Interface contacts:
Residue D246 in chain B contacts residue C137 in chain A (closest heavy-atom distance 3.1 Å).
Residue L141 in chain B is in contact with residue N77 in chain A (closest heavy-atom distance 2.7 Å).
Residue L146 in chain B contacts residue Y79 in chain A (closest heavy-atom distance 3.3 Å).
Residue S245 in chain B interacts with residue C137 in chain A (closest heavy-atom distance 3.1 Å).
Residue V130 in chain B contacts residue Q87 in chain A (closest heavy-atom distance 3.0 Å).
Residue T289 in chain B interacts with residue K83 in chain A (closest heavy-atom distance 3.2 Å).
Residue E251 in chain B is in contact with residue W127 in chain A (closest heavy-atom distance 3.4 Å).
Residue S102 in chain B contacts residue K94 in chain A (closest heavy-atom distance 2.4 Å).
Residue Y140 in chain B contacts residue V80 in chain A (closest heavy-atom distance 3.2 Å).
Residue F137 in chain B contacts residue S43 in chain A (closest heavy-atom distance 2.9 Å).
Residue T244 in chain B contacts residue C137 in chain A (closest heavy-atom distance 3.4 Å).
Residue R312 in chain B contacts residue T118 in chain A (closest heavy-atom distance 2.6 Å).
Residue T244 in chain B contacts residue Q138 in chain A (closest heavy-atom distance 3.3 Å).
Residue T289 in chain B is in contact with residue L106 in chain A (closest heavy-atom distance 3.2 Å).
Residue F76 in chain B contacts residue I52 in chain A (closest heavy-atom distance 2.9 Å).
Residue F137 in chain B is in contact with residue V42 in chain A (closest heavy-atom distance 3.0 Å).
Residue N283 in chain B contacts residue Q87 in chain A (closest heavy-atom distance 3.2 Å).
Residue F292 in chain B interacts with residue T86 in chain A (closest heavy-atom distance 3.1 Å).
Residue T418 in chain B contacts residue Q138 in chain A (closest heavy-atom distance 3.0 Å).
Residue R249 in chain B is in contact with residue V126 in chain A (closest heavy-atom distance 3.2 Å).
Residue W231 in chain B interacts with residue Q87 in chain A (closest heavy-atom distance 3.2 Å).
Residue H145 in chain B interacts with residue N77 in chain A (closest heavy-atom distance 2.8 Å).
Residue F292 in chain B interacts with residue Q87 in chain A (closest heavy-atom distance 2.6 Å).
Residue T289 in chain B interacts with residue L82 in chain A (closest heavy-atom distance 3.0 Å).
Residue V80 in chain B interacts with residue T56 in chain A (closest heavy-atom distance 3.0 Å).
Residue F227 in chain B interacts with residue F133 in chain A (closest heavy-atom distance 3.2 Å).
Residue F149 in chain B interacts with residue N119 in chain A (closest heavy-atom distance 3.3 Å).
Residue E251 in chain B interacts with residue G128 in chain A (closest heavy-atom distance 3.1 Å).
Residue V82 in chain B is in contact with residue K57 in chain A (closest heavy-atom distance 3.2 Å).
Residue T150 in chain B is in contact with residue S117 in chain A (closest heavy-atom distance 3.0 Å).
Residue V78 in chain B contacts residue V54 in chain A (closest heavy-atom distance 2.7 Å).
Residue S266 in chain B interacts with residue G124 in chain A (closest heavy-atom distance 3.2 Å).
Residue V80 in chain B interacts with residue V54 in chain A (closest heavy-atom distance 2.9 Å).
Residue S267 in chain B interacts with residue N123 in chain A (closest heavy-atom distance 2.9 Å).
Residue S131 in chain B interacts with residue S88 in chain A (closest heavy-atom distance 3.2 Å).
Residue F133 in chain B contacts residue S88 in chain A (closest heavy-atom distance 3.2 Å).
Residue W291 in chain B is in contact with residue K83 in chain A (closest heavy-atom distance 3.3 Å).
Residue V147 in chain B is in contact with residue S117 in chain A (closest heavy-atom distance 2.3 Å).
Residue A148 in chain B contacts residue S117 in chain A (closest heavy-atom distance 2.8 Å).
Residue S264 in chain B interacts with residue V126 in chain A (closest heavy-atom distance 3.1 Å).
Residue S131 in chain B is in contact with residue G84 in chain A (closest heavy-atom distance 3.1 Å).
Residue V130 in chain B is in contact with residue E91 in chain A (closest heavy-atom distance 3.2 Å).
Residue F76 in chain B is in contact with residue S50 in chain A (closest heavy-atom distance 3.0 Å).
Residue L100 in chain B is in contact with residue K94 in chain A (closest heavy-atom distance 3.1 Å).
Residue L141 in chain B interacts with residue T81 in chain A (closest heavy-atom distance 3.4 Å).
Residue L100 in chain B contacts residue S88 in chain A (closest heavy-atom distance 3.0 Å).
Residue L146 in chain B interacts with residue S117 in chain A (closest heavy-atom distance 3.2 Å).
Residue P225 in chain B contacts residue F133 in chain A (closest heavy-atom distance 2.9 Å).
Residue Q144 in chain B contacts residue Y37 in chain A (closest heavy-atom distance 3.2 Å).
Residue K98 in chain B is in contact with residue S46 in chain A (closest heavy-atom distance 3.1 Å).
Residue R249 in chain B is in contact with residue C137 in chain A (closest heavy-atom distance 2.6 Å).
Residue T289 in chain B is in contact with residue T86 in chain A (closest heavy-atom distance 2.6 Å).
Residue T150 in chain B interacts with residue N119 in chain A (closest heavy-atom distance 3.0 Å).
Residue V78 in chain B is in contact with residue I52 in chain A (closest heavy-atom distance 3.0 Å).
Residue W68 in chain B contacts residue V19 in chain A (closest heavy-atom distance 3.3 Å).
Residue L265 in chain B interacts with residue G124 in chain A (closest heavy-atom distance 2.9 Å).
Residue L269 in chain B contacts residue P121 in chain A (closest heavy-atom distance 3.3 Å).
Residue T142 in chain B interacts with residue L132 in chain A (closest heavy-atom distance 3.1 Å).
Residue A148 in chain B contacts residue N119 in chain A (closest heavy-atom distance 3.3 Å).
Residue T143 in chain B contacts residue N77 in chain A (closest heavy-atom distance 2.3 Å).

Sequence of chain B:
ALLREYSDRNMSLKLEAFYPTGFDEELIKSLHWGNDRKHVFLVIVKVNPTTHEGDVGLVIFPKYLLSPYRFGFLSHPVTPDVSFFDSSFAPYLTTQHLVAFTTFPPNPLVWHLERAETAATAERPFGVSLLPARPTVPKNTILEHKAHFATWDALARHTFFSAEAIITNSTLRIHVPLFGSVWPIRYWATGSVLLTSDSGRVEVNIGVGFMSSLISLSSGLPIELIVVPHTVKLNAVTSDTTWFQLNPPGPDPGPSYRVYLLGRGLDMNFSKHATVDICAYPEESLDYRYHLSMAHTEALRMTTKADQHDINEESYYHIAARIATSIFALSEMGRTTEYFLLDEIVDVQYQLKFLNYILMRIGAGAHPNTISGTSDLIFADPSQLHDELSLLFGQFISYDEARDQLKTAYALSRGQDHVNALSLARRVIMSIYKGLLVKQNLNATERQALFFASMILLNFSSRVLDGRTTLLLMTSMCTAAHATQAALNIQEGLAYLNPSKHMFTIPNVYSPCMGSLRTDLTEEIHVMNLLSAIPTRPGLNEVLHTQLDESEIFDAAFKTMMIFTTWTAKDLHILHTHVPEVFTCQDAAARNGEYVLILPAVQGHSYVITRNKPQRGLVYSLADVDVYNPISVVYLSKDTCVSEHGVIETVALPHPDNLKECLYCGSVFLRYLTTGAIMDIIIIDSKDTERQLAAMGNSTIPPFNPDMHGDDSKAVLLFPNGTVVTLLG

Sequence of chain A:
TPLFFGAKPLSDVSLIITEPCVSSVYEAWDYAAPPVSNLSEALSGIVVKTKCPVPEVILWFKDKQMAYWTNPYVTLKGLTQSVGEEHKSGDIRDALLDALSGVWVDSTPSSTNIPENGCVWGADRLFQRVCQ

These two protein chains interact to form a complex.